Interface contacts:
Residue E204 in the second protein contacts residue W605 in the first protein (closest heavy-atom distance 3.1 Å).
Residue F855 in the second protein interacts with residue W531 in the first protein (closest heavy-atom distance 3.3 Å).
Residue E273 in the second protein is in contact with residue N526 in the first protein (closest heavy-atom distance 2.4 Å).
Residue Q31 in the second protein is in contact with residue L85 in the first protein (closest heavy-atom distance 3.4 Å).
Residue L67 in the second protein is in contact with residue A104 in the first protein (closest heavy-atom distance 3.4 Å).
Residue I862 in the second protein interacts with residue T557 in the first protein (closest heavy-atom distance 3.3 Å).
Residue Y518 in the second protein contacts residue H105 in the first protein (closest heavy-atom distance 3.1 Å).
Residue F822 in the second protein interacts with residue E563 in the first protein (closest heavy-atom distance 3.3 Å).
Residue R553 in the second protein is in contact with residue R527 in the first protein (closest heavy-atom distance 3.4 Å).
Residue Q31 in the second protein interacts with residue L77 in the first protein (closest heavy-atom distance 3.2 Å).
Residue Q31 in the second protein interacts with residue N74 in the first protein (closest heavy-atom distance 3.1 Å).
Residue V56 in the second protein interacts with residue L90 in the first protein (closest heavy-atom distance 3.3 Å).
Residue Y518 in the second protein interacts with residue Y110 in the first protein (closest heavy-atom distance 2.8 Å).
Residue H63 in the second protein interacts with residue P94 in the first protein (closest heavy-atom distance 3.2 Å).
Residue M861 in the second protein is in contact with residue T557 in the first protein (closest heavy-atom distance 3.3 Å).
Residue N170 in the second protein interacts with residue W605 in the first protein (closest heavy-atom distance 3.4 Å).
Residue Y171 in the second protein interacts with residue W605 in the first protein (closest heavy-atom distance 3.3 Å).
Residue W471 in the second protein is in contact with residue R24 in the first protein (closest heavy-atom distance 3.3 Å).
Residue K848 in the second protein is in contact with residue N553 in the first protein (closest heavy-atom distance 3.4 Å).
Residue T93 in the second protein is in contact with residue L522 in the first protein (closest heavy-atom distance 3.4 Å).
Residue Q23 in the second protein interacts with residue L3 in the first protein (closest heavy-atom distance 3.2 Å).
Residue Q23 in the second protein is in contact with residue R89 in the first protein (closest heavy-atom distance 2.7 Å).
Residue D14 in the second protein interacts with residue L6 in the first protein (closest heavy-atom distance 3.3 Å).
Residue T95 in the second protein interacts with residue R525 in the first protein (closest heavy-atom distance 3.2 Å).
Residue Y518 in the second protein interacts with residue R106 in the first protein (closest heavy-atom distance 3.3 Å).
Residue Q438 in the second protein contacts residue P41 in the first protein (closest heavy-atom distance 3.2 Å).
Residue P547 in the second protein contacts residue R525 in the first protein (closest heavy-atom distance 3.3 Å).
Residue Y514 in the second protein contacts residue P102 in the first protein (closest heavy-atom distance 2.4 Å).
Residue T853 in the second protein is in contact with residue T530 in the first protein (closest heavy-atom distance 3.3 Å).
Residue R553 in the second protein contacts residue N533 in the first protein (closest heavy-atom distance 3.0 Å).
Residue T93 in the second protein interacts with residue R525 in the first protein (closest heavy-atom distance 2.5 Å).
Residue D14 in the second protein interacts with residue E5 in the first protein (closest heavy-atom distance 2.8 Å).
Residue L35 in the second protein interacts with residue L77 in the first protein (closest heavy-atom distance 3.3 Å).
Residue Q31 in the second protein interacts with residue G75 in the first protein (closest heavy-atom distance 2.9 Å).
Residue F88 in the second protein is in contact with residue L113 in the first protein (closest heavy-atom distance 3.4 Å).
Residue R136 in the second protein is in contact with residue P604 in the first protein (closest heavy-atom distance 3.3 Å).
Residue H858 in the second protein is in contact with residue A606 in the first protein (closest heavy-atom distance 3.4 Å).
Residue R553 in the second protein is in contact with residue H524 in the first protein (closest heavy-atom distance 2.7 Å).
Residue E845 in the second protein interacts with residue N553 in the first protein (closest heavy-atom distance 3.1 Å).
Residue L71 in the second protein is in contact with residue H105 in the first protein (closest heavy-atom distance 3.4 Å).
Residue P856 in the second protein contacts residue L529 in the first protein (closest heavy-atom distance 3.3 Å).
Residue Q438 in the second protein is in contact with residue W49 in the first protein (closest heavy-atom distance 2.5 Å).
Residue Q453 in the second protein is in contact with residue D22 in the first protein (closest heavy-atom distance 2.6 Å).
Residue G520 in the second protein interacts with residue A519 in the first protein (closest heavy-atom distance 3.3 Å).
Residue H507 in the second protein is in contact with residue L21 in the first protein (closest heavy-atom distance 3.1 Å).
Residue L852 in the second protein contacts residue G552 in the first protein (closest heavy-atom distance 3.4 Å).
Residue F855 in the second protein contacts residue T530 in the first protein (closest heavy-atom distance 3.4 Å).
Residue S10 in the second protein is in contact with residue K9 in the first protein (closest heavy-atom distance 3.0 Å).
Residue V99 in the second protein interacts with residue P604 in the first protein (closest heavy-atom distance 3.4 Å).
Residue E137 in the second protein interacts with residue W605 in the first protein (closest heavy-atom distance 3.1 Å).
Residue Y551 in the second protein contacts residue R525 in the first protein (closest heavy-atom distance 3.2 Å).
Residue N92 in the second protein is in contact with residue R525 in the first protein (closest heavy-atom distance 3.3 Å).
Residue T100 in the second protein contacts residue Q600 in the first protein (closest heavy-atom distance 3.2 Å).
Residue D818 in the second protein is in contact with residue A561 in the first protein (closest heavy-atom distance 3.3 Å).
Residue F88 in the second protein is in contact with residue Y109 in the first protein (closest heavy-atom distance 3.3 Å).
Residue L20 in the second protein contacts residue L90 in the first protein (closest heavy-atom distance 3.3 Å).
Residue T550 in the second protein interacts with residue R525 in the first protein (closest heavy-atom distance 3.1 Å).
Residue R168 in the second protein is in contact with residue E563 in the first protein (closest heavy-atom distance 3.3 Å).
Residue L497 in the second protein is in contact with residue A35 in the first protein (closest heavy-atom distance 3.4 Å).
Residue D504 in the second protein is in contact with residue Y32 in the first protein (closest heavy-atom distance 2.6 Å).

These two protein chains interact to form a complex.

Sequence of the second protein:
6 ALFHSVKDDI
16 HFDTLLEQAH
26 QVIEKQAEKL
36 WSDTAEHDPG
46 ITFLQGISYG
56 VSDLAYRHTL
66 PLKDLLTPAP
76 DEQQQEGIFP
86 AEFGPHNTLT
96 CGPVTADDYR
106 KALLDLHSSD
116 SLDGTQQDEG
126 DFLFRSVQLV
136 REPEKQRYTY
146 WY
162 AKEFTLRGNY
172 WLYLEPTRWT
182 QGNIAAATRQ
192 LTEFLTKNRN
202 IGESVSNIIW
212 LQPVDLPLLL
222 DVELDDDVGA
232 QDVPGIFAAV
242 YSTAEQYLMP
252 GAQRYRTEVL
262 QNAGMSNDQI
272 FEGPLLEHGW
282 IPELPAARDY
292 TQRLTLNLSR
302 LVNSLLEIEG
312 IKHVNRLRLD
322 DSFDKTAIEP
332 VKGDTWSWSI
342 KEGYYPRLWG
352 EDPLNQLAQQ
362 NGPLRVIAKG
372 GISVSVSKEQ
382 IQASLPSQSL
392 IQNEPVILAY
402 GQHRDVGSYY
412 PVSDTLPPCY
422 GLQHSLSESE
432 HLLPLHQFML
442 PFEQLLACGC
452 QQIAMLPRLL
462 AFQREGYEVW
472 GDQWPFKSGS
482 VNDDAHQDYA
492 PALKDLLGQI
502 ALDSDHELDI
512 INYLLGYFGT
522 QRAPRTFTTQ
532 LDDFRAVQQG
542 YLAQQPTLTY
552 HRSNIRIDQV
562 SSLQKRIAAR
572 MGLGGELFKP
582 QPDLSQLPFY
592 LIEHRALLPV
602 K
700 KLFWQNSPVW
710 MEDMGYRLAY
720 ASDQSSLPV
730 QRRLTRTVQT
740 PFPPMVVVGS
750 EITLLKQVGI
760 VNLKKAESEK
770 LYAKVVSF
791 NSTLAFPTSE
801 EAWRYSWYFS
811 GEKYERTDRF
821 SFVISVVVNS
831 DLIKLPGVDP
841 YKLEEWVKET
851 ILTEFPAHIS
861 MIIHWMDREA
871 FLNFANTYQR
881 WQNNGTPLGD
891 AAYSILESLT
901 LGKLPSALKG

Sequence of the first protein:
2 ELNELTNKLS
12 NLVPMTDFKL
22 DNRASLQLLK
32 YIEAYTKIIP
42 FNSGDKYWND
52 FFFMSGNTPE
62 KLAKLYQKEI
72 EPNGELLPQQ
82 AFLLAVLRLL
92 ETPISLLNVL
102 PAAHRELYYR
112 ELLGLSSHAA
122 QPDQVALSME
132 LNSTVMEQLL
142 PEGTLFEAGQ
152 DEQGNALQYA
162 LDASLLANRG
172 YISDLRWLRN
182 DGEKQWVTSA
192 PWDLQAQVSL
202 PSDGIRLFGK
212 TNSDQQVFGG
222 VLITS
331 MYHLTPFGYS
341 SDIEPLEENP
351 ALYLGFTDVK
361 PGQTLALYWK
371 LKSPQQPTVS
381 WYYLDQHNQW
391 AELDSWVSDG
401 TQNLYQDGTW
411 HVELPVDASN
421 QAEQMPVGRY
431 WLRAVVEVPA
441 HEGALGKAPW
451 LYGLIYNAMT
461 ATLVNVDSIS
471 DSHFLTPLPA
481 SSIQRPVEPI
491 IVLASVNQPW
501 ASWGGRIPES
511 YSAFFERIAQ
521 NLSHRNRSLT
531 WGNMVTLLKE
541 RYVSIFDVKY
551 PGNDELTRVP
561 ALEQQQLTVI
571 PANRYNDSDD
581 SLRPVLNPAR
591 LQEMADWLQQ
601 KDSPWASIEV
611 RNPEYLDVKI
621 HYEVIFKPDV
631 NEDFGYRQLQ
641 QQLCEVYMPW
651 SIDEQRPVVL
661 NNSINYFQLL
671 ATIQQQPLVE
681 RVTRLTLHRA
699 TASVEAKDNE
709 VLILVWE